Sequence of protein 2:
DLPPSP

Sequence of protein 1:
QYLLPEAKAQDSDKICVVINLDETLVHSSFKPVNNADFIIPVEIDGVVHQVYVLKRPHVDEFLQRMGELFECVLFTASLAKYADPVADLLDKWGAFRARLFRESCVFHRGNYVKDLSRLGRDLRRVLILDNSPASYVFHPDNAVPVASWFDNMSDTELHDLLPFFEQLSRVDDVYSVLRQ

Residue-level contacts at the interface:
Residue L79 in protein 1 contacts residue L3 in protein 2 (closest heavy-atom distance 4.7 Å).
Residue G110 in protein 1 is in contact with residue P6 in protein 2 (closest heavy-atom distance 3.5 Å).
Residue A77 in protein 1 interacts with residue P5 in protein 2 (closest heavy-atom distance 3.7 Å).
Residue S28 in protein 1 interacts with residue L3 in protein 2 (closest heavy-atom distance 3.1 Å).
Residue F107 in protein 1 interacts with residue P6 in protein 2 (closest heavy-atom distance 4.9 Å).
Residue Y112 in protein 1 contacts residue P5 in protein 2 (closest heavy-atom distance 3.6 Å).
Residue R102 in protein 1 contacts residue D2 in protein 2 (closest heavy-atom distance 4.7 Å).
Residue Y112 in protein 1 is in contact with residue P8 in protein 2 (closest heavy-atom distance 3.4 Å).
Residue A77 in protein 1 contacts residue L3 in protein 2 (closest heavy-atom distance 4.6 Å).
Residue R102 in protein 1 contacts residue P5 in protein 2 (closest heavy-atom distance 3.1 Å).
Residue Y112 in protein 1 interacts with residue P6 in protein 2 (closest heavy-atom distance 3.2 Å).
Residue N111 in protein 1 interacts with residue P6 in protein 2 (closest heavy-atom distance 3.4 Å).
Residue F107 in protein 1 contacts residue P8 in protein 2 (closest heavy-atom distance 3.5 Å).
Residue F30 in protein 1 contacts residue L3 in protein 2 (closest heavy-atom distance 3.9 Å).
Residue S29 in protein 1 contacts residue L3 in protein 2 (closest heavy-atom distance 4.0 Å).
Residue V51 in protein 1 is in contact with residue L3 in protein 2 (closest heavy-atom distance 3.7 Å).
Residue S78 in protein 1 is in contact with residue L3 in protein 2 (closest heavy-atom distance 3.2 Å).
Residue D22 in protein 1 interacts with residue L3 in protein 2 (closest heavy-atom distance 4.0 Å).
Residue S78 in protein 1 is in contact with residue P5 in protein 2 (closest heavy-atom distance 4.8 Å).
Residue F107 in protein 1 contacts residue S7 in protein 2 (closest heavy-atom distance 4.5 Å).
Residue G110 in protein 1 interacts with residue S7 in protein 2 (closest heavy-atom distance 3.0 Å).
Residue Y82 in protein 1 is in contact with residue L3 in protein 2 (closest heavy-atom distance 3.9 Å).
Residue Y112 in protein 1 contacts residue S7 in protein 2 (closest heavy-atom distance 4.1 Å).
Residue R102 in protein 1 contacts residue L3 in protein 2 (closest heavy-atom distance 3.5 Å).

This data describes a binding interaction between two proteins.